Interface contacts:
Residue R4 in the first protein interacts with residue D43 in the second protein (closest heavy-atom distance 2.6 Å).
Residue Q6 in the first protein contacts residue H46 in the second protein (closest heavy-atom distance 3.5 Å).
Residue D104 in the first protein contacts residue S21 in the second protein (closest heavy-atom distance 2.6 Å).
Residue F112 in the first protein contacts residue R50 in the second protein (closest heavy-atom distance 3.7 Å).
Residue A29 in the first protein interacts with residue T40 in the second protein (closest heavy-atom distance 4.3 Å).
Residue Q6 in the first protein interacts with residue V44 in the second protein (closest heavy-atom distance 3.8 Å).
Residue S100 in the first protein interacts with residue P22 in the second protein (closest heavy-atom distance 4.2 Å).
Residue S103 in the first protein is in contact with residue K18 in the second protein (closest heavy-atom distance 4.1 Å).
Residue R75 in the first protein is in contact with residue R50 in the second protein (closest heavy-atom distance 4.3 Å).
Residue H72 in the first protein contacts residue H46 in the second protein (closest heavy-atom distance 3.2 Å).
Residue H72 in the first protein interacts with residue D38 in the second protein (closest heavy-atom distance 3.4 Å).
Residue Y5 in the first protein contacts residue L11 in the second protein (closest heavy-atom distance 3.4 Å).
Residue I111 in the first protein interacts with residue K53 in the second protein (closest heavy-atom distance 4.7 Å).
Residue H72 in the first protein contacts residue R23 in the second protein (closest heavy-atom distance 4.4 Å).
Residue Y5 in the first protein interacts with residue F37 in the second protein (closest heavy-atom distance 3.9 Å).
Residue Y5 in the first protein interacts with residue H46 in the second protein (closest heavy-atom distance 4.2 Å).
Residue L65 in the first protein is in contact with residue H46 in the second protein (closest heavy-atom distance 3.8 Å).
Residue S100 in the first protein contacts residue S21 in the second protein (closest heavy-atom distance 3.5 Å).
Residue Y5 in the first protein contacts residue P4 in the second protein (closest heavy-atom distance 3.5 Å).
Residue L33 in the first protein interacts with residue H46 in the second protein (closest heavy-atom distance 3.5 Å).
Residue Y37 in the first protein contacts residue G47 in the second protein (closest heavy-atom distance 2.9 Å).
Residue T68 in the first protein interacts with residue H46 in the second protein (closest heavy-atom distance 4.2 Å).
Residue D107 in the first protein interacts with residue T56 in the second protein (closest heavy-atom distance 3.9 Å).
Residue Y37 in the first protein is in contact with residue H48 in the second protein (closest heavy-atom distance 4.0 Å).
Residue R4 in the first protein interacts with residue L11 in the second protein (closest heavy-atom distance 3.5 Å).
Residue D108 in the first protein interacts with residue R50 in the second protein (closest heavy-atom distance 2.7 Å).
Residue E7 in the first protein is in contact with residue G3 in the second protein (closest heavy-atom distance 3.4 Å).
Residue Y5 in the first protein is in contact with residue G47 in the second protein (closest heavy-atom distance 3.8 Å).
Residue L65 in the first protein contacts residue T40 in the second protein (closest heavy-atom distance 3.8 Å).
Residue Y5 in the first protein interacts with residue Q8 in the second protein (closest heavy-atom distance 3.1 Å).
Residue R75 in the first protein is in contact with residue H48 in the second protein (closest heavy-atom distance 3.2 Å).
Residue T2 in the first protein is in contact with residue E12 in the second protein (closest heavy-atom distance 3.3 Å).
Residue A29 in the first protein is in contact with residue L41 in the second protein (closest heavy-atom distance 3.9 Å).
Residue D107 in the first protein interacts with residue R23 in the second protein (closest heavy-atom distance 4.6 Å).
Residue I111 in the first protein interacts with residue D54 in the second protein (closest heavy-atom distance 3.5 Å).
Residue L33 in the first protein interacts with residue T40 in the second protein (closest heavy-atom distance 3.8 Å).
Residue H72 in the first protein is in contact with residue H48 in the second protein (closest heavy-atom distance 3.9 Å).
Residue R4 in the first protein interacts with residue Y45 in the second protein (closest heavy-atom distance 2.9 Å).
Residue D108 in the first protein interacts with residue R23 in the second protein (closest heavy-atom distance 2.8 Å).
Residue Y5 in the first protein interacts with residue G7 in the second protein (closest heavy-atom distance 3.8 Å).
Residue P25 in the first protein interacts with residue L41 in the second protein (closest heavy-atom distance 3.7 Å).
Residue R4 in the first protein is in contact with residue V44 in the second protein (closest heavy-atom distance 3.4 Å).
Residue T68 in the first protein interacts with residue D38 in the second protein (closest heavy-atom distance 4.0 Å).
Residue D104 in the first protein is in contact with residue R23 in the second protein (closest heavy-atom distance 3.3 Å).
Residue E26 in the first protein is in contact with residue L41 in the second protein (closest heavy-atom distance 4.0 Å).
Residue T2 in the first protein contacts residue Q8 in the second protein (closest heavy-atom distance 4.7 Å).
Residue F112 in the first protein interacts with residue D54 in the second protein (closest heavy-atom distance 3.5 Å).
Residue Y37 in the first protein is in contact with residue H46 in the second protein (closest heavy-atom distance 3.5 Å).
Residue P8 in the first protein is in contact with residue H46 in the second protein (closest heavy-atom distance 4.0 Å).
Residue L65 in the first protein is in contact with residue R39 in the second protein (closest heavy-atom distance 3.6 Å).
Residue S100 in the first protein interacts with residue T20 in the second protein (closest heavy-atom distance 3.0 Å).
Residue I111 in the first protein interacts with residue L55 in the second protein (closest heavy-atom distance 4.5 Å).
Residue Y5 in the first protein interacts with residue G3 in the second protein (closest heavy-atom distance 4.5 Å).
Residue Q6 in the first protein is in contact with residue Y45 in the second protein (closest heavy-atom distance 2.8 Å).
Residue D104 in the first protein interacts with residue K18 in the second protein (closest heavy-atom distance 4.0 Å).
Residue Y5 in the first protein contacts residue Y45 in the second protein (closest heavy-atom distance 3.5 Å).
Residue T2 in the first protein interacts with residue D43 in the second protein (closest heavy-atom distance 3.3 Å).
Residue R4 in the first protein interacts with residue Q8 in the second protein (closest heavy-atom distance 3.6 Å).
Residue S61 in the first protein contacts residue L41 in the second protein (closest heavy-atom distance 3.8 Å).
Residue L62 in the first protein interacts with residue L41 in the second protein (closest heavy-atom distance 4.3 Å).

Sequence of the second protein:
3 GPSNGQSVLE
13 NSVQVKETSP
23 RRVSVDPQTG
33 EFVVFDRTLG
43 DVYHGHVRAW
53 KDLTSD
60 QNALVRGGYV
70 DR

The following describes two proteins that form a bound complex.

Sequence of the first protein:
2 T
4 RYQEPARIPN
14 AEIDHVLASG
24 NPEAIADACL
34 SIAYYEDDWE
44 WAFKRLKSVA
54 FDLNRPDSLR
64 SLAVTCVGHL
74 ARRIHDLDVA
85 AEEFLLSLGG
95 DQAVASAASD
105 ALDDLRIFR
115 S